Sequence of chain B:
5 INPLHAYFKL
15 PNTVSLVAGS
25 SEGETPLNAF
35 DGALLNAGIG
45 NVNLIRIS

These two protein chains interact to form a complex.

Interface contacts:
Residue N47 in chain B contacts residue S52 in chain A (closest heavy-atom distance 4.2 Å).
Residue R50 in chain B interacts with residue S52 in chain A (closest heavy-atom distance 4.7 Å).
Residue V46 in chain B contacts residue S52 in chain A (closest heavy-atom distance 4.5 Å).
Residue I49 in chain B interacts with residue R50 in chain A (closest heavy-atom distance 4.5 Å).
Residue Y11 in chain B contacts residue F12 in chain A (closest heavy-atom distance 3.5 Å).
Residue I49 in chain B contacts residue I49 in chain A (closest heavy-atom distance 3.8 Å).
Residue I49 in chain B is in contact with residue I51 in chain A (closest heavy-atom distance 4.1 Å).
Residue H9 in chain B is in contact with residue A10 in chain A (closest heavy-atom distance 2.7 Å).
Residue L48 in chain B interacts with residue S52 in chain A (closest heavy-atom distance 3.0 Å).
Residue H9 in chain B is in contact with residue H9 in chain A (closest heavy-atom distance 3.3 Å).
Residue L8 in chain B interacts with residue H9 in chain A (closest heavy-atom distance 4.2 Å).
Residue N47 in chain B contacts residue I51 in chain A (closest heavy-atom distance 3.1 Å).
Residue F12 in chain B interacts with residue Y11 in chain A (closest heavy-atom distance 3.8 Å).
Residue F12 in chain B contacts residue F12 in chain A (closest heavy-atom distance 3.6 Å).
Residue F12 in chain B contacts residue A10 in chain A (closest heavy-atom distance 3.5 Å).
Residue R50 in chain B contacts residue R50 in chain A (closest heavy-atom distance 4.8 Å).
Residue F34 in chain B interacts with residue S52 in chain A (closest heavy-atom distance 3.1 Å).
Residue L48 in chain B interacts with residue R50 in chain A (closest heavy-atom distance 4.1 Å).
Residue H9 in chain B is in contact with residue Y11 in chain A (closest heavy-atom distance 4.9 Å).
Residue L38 in chain B is in contact with residue S52 in chain A (closest heavy-atom distance 3.9 Å).
Residue L48 in chain B contacts residue I51 in chain A (closest heavy-atom distance 3.6 Å).

Sequence of chain A:
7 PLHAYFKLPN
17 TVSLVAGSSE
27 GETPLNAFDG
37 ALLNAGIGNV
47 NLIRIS